Sequence of protein 1:
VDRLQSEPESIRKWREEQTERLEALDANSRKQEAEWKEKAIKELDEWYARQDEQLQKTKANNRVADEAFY

The following describes two proteins that form a bound complex.

Sequence of protein 2:
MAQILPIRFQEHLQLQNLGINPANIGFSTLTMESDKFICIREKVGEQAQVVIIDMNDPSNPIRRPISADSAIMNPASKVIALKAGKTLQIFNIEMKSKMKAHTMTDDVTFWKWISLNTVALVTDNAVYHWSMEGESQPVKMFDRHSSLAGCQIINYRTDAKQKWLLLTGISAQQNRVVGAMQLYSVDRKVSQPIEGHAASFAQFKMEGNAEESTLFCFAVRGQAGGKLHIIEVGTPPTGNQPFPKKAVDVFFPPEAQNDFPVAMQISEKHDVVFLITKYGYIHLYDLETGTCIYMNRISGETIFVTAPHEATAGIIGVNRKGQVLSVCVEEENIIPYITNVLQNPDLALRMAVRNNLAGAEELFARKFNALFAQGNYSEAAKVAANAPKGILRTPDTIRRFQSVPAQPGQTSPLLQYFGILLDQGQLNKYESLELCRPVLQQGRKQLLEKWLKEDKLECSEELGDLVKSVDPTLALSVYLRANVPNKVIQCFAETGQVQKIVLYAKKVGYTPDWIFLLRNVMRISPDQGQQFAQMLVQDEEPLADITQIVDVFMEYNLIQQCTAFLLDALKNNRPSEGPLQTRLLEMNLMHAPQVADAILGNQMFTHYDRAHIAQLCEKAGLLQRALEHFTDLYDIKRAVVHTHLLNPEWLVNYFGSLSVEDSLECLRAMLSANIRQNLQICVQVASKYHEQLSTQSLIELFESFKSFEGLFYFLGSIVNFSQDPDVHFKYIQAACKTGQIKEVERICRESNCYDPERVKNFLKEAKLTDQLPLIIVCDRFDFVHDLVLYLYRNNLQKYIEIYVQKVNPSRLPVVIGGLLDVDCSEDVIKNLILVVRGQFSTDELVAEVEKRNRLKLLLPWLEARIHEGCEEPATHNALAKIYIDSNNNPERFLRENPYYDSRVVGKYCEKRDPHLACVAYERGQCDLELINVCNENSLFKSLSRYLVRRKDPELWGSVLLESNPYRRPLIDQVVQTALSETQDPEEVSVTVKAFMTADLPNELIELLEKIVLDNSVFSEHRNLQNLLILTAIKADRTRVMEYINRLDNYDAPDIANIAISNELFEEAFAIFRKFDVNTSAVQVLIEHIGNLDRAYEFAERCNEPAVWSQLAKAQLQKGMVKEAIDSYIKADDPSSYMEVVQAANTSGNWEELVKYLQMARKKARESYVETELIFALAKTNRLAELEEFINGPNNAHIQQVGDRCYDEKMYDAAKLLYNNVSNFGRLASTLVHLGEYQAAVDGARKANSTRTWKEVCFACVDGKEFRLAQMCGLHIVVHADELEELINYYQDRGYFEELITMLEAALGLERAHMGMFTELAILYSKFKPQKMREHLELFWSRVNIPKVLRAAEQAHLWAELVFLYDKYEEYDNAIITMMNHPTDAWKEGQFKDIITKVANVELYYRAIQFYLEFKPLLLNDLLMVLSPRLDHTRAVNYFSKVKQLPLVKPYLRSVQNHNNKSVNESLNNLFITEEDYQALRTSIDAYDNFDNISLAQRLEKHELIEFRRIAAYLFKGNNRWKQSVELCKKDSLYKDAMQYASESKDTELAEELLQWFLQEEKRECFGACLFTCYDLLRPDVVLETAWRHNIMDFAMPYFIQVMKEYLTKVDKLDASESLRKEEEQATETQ

Residue-level contacts at the interface:
Residue L1504 in protein 2 contacts residue N61 in protein 1 (closest heavy-atom distance 4.6 Å).